Sequence of the first protein:
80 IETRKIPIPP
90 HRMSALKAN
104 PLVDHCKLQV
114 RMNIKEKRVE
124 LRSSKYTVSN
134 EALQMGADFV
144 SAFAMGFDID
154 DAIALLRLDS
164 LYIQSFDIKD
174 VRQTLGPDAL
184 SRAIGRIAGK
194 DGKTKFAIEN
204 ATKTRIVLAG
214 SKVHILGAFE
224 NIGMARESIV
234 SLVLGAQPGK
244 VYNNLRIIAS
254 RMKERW

Contacts between the two chains:
Residue V940 in the second protein interacts with residue P241 in the first protein (closest heavy-atom distance 4.8 Å).
Residue Y939 in the second protein contacts residue G242 in the first protein (closest heavy-atom distance 4.8 Å).
Residue E938 in the second protein is in contact with residue G242 in the first protein (closest heavy-atom distance 4.1 Å).
Residue R937 in the second protein is in contact with residue K243 in the first protein (closest heavy-atom distance 4.8 Å).
Residue D941 in the second protein contacts residue K196 in the first protein (closest heavy-atom distance 4.3 Å).
Residue R937 in the second protein is in contact with residue G242 in the first protein (closest heavy-atom distance 4.0 Å).
Residue D941 in the second protein contacts residue A200 in the first protein (closest heavy-atom distance 4.1 Å).
Residue V940 in the second protein contacts residue K196 in the first protein (closest heavy-atom distance 3.6 Å).

Sequence of the second protein:
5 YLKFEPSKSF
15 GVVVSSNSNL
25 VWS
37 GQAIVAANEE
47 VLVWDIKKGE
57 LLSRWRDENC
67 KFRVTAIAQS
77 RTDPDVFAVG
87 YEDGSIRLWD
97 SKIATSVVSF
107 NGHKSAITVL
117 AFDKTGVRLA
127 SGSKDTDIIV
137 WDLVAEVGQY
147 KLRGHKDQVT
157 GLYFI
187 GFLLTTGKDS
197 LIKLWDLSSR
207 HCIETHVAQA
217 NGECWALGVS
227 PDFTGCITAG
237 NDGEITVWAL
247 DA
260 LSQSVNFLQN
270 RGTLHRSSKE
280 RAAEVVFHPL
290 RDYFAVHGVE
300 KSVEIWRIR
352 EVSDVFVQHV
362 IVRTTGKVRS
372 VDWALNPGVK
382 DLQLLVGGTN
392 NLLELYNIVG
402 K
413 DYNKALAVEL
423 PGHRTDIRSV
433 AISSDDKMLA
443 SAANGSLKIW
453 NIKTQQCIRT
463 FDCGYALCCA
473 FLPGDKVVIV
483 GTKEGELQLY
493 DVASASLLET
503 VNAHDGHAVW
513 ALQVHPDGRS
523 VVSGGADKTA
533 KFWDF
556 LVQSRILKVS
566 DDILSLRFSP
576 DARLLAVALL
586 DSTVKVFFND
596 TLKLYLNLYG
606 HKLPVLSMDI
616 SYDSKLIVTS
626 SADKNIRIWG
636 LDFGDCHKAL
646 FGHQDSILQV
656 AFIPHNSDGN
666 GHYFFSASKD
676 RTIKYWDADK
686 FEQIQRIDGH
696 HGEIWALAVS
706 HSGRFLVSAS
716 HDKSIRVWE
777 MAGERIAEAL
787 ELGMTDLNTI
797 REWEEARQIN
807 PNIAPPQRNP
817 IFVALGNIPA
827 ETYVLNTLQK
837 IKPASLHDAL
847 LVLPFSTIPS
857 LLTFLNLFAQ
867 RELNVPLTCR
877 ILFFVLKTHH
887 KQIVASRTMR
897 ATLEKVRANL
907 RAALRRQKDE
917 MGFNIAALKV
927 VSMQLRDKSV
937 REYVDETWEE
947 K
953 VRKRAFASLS

The following describes two proteins that form a bound complex.